Sequence of chain B:
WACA

Contacts between the two chains:
Residue Y200 in chain A contacts residue W1 in chain B (closest heavy-atom distance 4.0 Å).
Residue S201 in chain A contacts residue W1 in chain B (closest heavy-atom distance 3.8 Å).
Residue Q248 in chain A is in contact with residue A3 in chain B (closest heavy-atom distance 3.7 Å).
Residue I250 in chain A interacts with residue A3 in chain B (closest heavy-atom distance 4.6 Å).
Residue Y200 in chain A is in contact with residue A3 in chain B (closest heavy-atom distance 3.6 Å).
Residue T196 in chain A contacts residue W1 in chain B (closest heavy-atom distance 3.7 Å).
Residue G199 in chain A is in contact with residue W1 in chain B (closest heavy-atom distance 3.7 Å).
Residue S201 in chain A interacts with residue C5 in chain B (closest heavy-atom distance 4.6 Å).
Residue G199 in chain A contacts residue A3 in chain B (closest heavy-atom distance 4.1 Å).
Residue L244 in chain A contacts residue A3 in chain B (closest heavy-atom distance 4.2 Å).
Residue S201 in chain A contacts residue A3 in chain B (closest heavy-atom distance 4.4 Å).
Residue F202 in chain A contacts residue A3 in chain B (closest heavy-atom distance 4.5 Å).

Sequence of chain A:
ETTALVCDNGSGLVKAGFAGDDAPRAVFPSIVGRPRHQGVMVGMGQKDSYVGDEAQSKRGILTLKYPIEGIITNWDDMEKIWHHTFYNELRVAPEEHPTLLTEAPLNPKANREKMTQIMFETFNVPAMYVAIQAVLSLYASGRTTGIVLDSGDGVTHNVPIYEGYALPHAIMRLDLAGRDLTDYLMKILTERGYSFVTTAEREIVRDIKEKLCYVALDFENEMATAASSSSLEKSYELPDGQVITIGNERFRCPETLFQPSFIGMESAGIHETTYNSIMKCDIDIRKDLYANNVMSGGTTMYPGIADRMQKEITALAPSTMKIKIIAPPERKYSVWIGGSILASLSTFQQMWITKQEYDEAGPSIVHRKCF

These two protein chains interact to form a complex.